This data describes a binding interaction between two proteins.

Interface contacts:
Residue S139 in protein 2 contacts residue L24 in protein 1 (closest heavy-atom distance 3.9 Å).
Residue K195 in protein 2 interacts with residue L29 in protein 1 (closest heavy-atom distance 3.8 Å).
Residue P150 in protein 2 contacts residue S8 in protein 1 (closest heavy-atom distance 2.4 Å).
Residue N146 in protein 2 is in contact with residue L13 in protein 1 (closest heavy-atom distance 3.6 Å).
Residue K171 in protein 2 interacts with residue N9 in protein 1 (closest heavy-atom distance 3.0 Å).
Residue W152 in protein 2 contacts residue S11 in protein 1 (closest heavy-atom distance 3.4 Å).
Residue V180 in protein 2 contacts residue N15 in protein 1 (closest heavy-atom distance 3.6 Å).
Residue S44 in protein 2 contacts residue Y7 in protein 1 (closest heavy-atom distance 3.8 Å).
Residue W168 in protein 2 contacts residue N15 in protein 1 (closest heavy-atom distance 3.3 Å).
Residue S45 in protein 2 contacts residue G3 in protein 1 (closest heavy-atom distance 3.7 Å).
Residue N149 in protein 2 contacts residue L13 in protein 1 (closest heavy-atom distance 3.9 Å).
Residue I159 in protein 2 contacts residue L24 in protein 1 (closest heavy-atom distance 3.7 Å).
Residue D66 in protein 2 contacts residue Y7 in protein 1 (closest heavy-atom distance 3.9 Å).
Residue R46 in protein 2 interacts with residue Y7 in protein 1 (closest heavy-atom distance 3.1 Å).
Residue N160 in protein 2 is in contact with residue D22 in protein 1 (closest heavy-atom distance 3.2 Å).
Residue Y166 in protein 2 interacts with residue D19 in protein 1 (closest heavy-atom distance 2.7 Å).
Residue K199 in protein 2 contacts residue L24 in protein 1 (closest heavy-atom distance 3.7 Å).
Residue V52 in protein 2 contacts residue Y7 in protein 1 (closest heavy-atom distance 3.5 Å).
Residue N192 in protein 2 interacts with residue V30 in protein 1 (closest heavy-atom distance 2.9 Å).
Residue W168 in protein 2 is in contact with residue A16 in protein 1 (closest heavy-atom distance 2.7 Å).
Residue I188 in protein 2 interacts with residue D31 in protein 1 (closest heavy-atom distance 3.7 Å).
Residue N205 in protein 2 interacts with residue L18 in protein 1 (closest heavy-atom distance 3.1 Å).
Residue Y166 in protein 2 is in contact with residue L18 in protein 1 (closest heavy-atom distance 3.9 Å).
Residue Y166 in protein 2 interacts with residue D17 in protein 1 (closest heavy-atom distance 3.8 Å).
Residue N169 in protein 2 interacts with residue V14 in protein 1 (closest heavy-atom distance 3.3 Å).
Residue D85 in protein 2 contacts residue N9 in protein 1 (closest heavy-atom distance 3.5 Å).
Residue S202 in protein 2 interacts with residue D22 in protein 1 (closest heavy-atom distance 3.5 Å).
Residue R46 in protein 2 contacts residue E10 in protein 1 (closest heavy-atom distance 2.9 Å).
Residue N205 in protein 2 is in contact with residue K21 in protein 1 (closest heavy-atom distance 3.7 Å).
Residue N137 in protein 2 contacts residue M25 in protein 1 (closest heavy-atom distance 3.6 Å).
Residue Y166 in protein 2 is in contact with residue V20 in protein 1 (closest heavy-atom distance 3.4 Å).
Residue W152 in protein 2 is in contact with residue S8 in protein 1 (closest heavy-atom distance 3.3 Å).
Residue N149 in protein 2 interacts with residue S11 in protein 1 (closest heavy-atom distance 3.9 Å).
Residue N169 in protein 2 contacts residue L13 in protein 1 (closest heavy-atom distance 3.5 Å).
Residue I188 in protein 2 interacts with residue S32 in protein 1 (closest heavy-atom distance 3.9 Å).
Residue H64 in protein 2 contacts residue P6 in protein 1 (closest heavy-atom distance 3.7 Å).
Residue N205 in protein 2 interacts with residue V20 in protein 1 (closest heavy-atom distance 3.2 Å).
Residue Q63 in protein 2 contacts residue N9 in protein 1 (closest heavy-atom distance 3.8 Å).
Residue D66 in protein 2 is in contact with residue E10 in protein 1 (closest heavy-atom distance 3.8 Å).
Residue L198 in protein 2 contacts residue L18 in protein 1 (closest heavy-atom distance 3.8 Å).
Residue Q63 in protein 2 interacts with residue S8 in protein 1 (closest heavy-atom distance 3.4 Å).
Residue S139 in protein 2 interacts with residue F26 in protein 1 (closest heavy-atom distance 3.6 Å).
Residue I188 in protein 2 interacts with residue V30 in protein 1 (closest heavy-atom distance 3.7 Å).
Residue I159 in protein 2 is in contact with residue D22 in protein 1 (closest heavy-atom distance 3.7 Å).
Residue W152 in protein 2 interacts with residue L13 in protein 1 (closest heavy-atom distance 3.6 Å).
Residue S139 in protein 2 is in contact with residue M25 in protein 1 (closest heavy-atom distance 3.0 Å).
Residue K164 in protein 2 contacts residue D19 in protein 1 (closest heavy-atom distance 3.6 Å).
Residue I159 in protein 2 interacts with residue E23 in protein 1 (closest heavy-atom distance 3.6 Å).
Residue R206 in protein 2 is in contact with residue E23 in protein 1 (closest heavy-atom distance 3.9 Å).
Residue K103 in protein 2 interacts with residue N9 in protein 1 (closest heavy-atom distance 3.3 Å).
Residue L198 in protein 2 contacts residue F26 in protein 1 (closest heavy-atom distance 3.6 Å).
Residue R206 in protein 2 is in contact with residue K21 in protein 1 (closest heavy-atom distance 3.8 Å).
Residue Y141 in protein 2 contacts residue F26 in protein 1 (closest heavy-atom distance 3.6 Å).
Residue F194 in protein 2 contacts residue F26 in protein 1 (closest heavy-atom distance 3.9 Å).
Residue H64 in protein 2 contacts residue Y7 in protein 1 (closest heavy-atom distance 3.5 Å).
Residue N169 in protein 2 contacts residue N15 in protein 1 (closest heavy-atom distance 2.8 Å).
Residue N192 in protein 2 is in contact with residue L29 in protein 1 (closest heavy-atom distance 3.4 Å).
Residue K195 in protein 2 is in contact with residue P28 in protein 1 (closest heavy-atom distance 3.1 Å).
Residue T167 in protein 2 interacts with residue A16 in protein 1 (closest heavy-atom distance 3.9 Å).
Residue L198 in protein 2 is in contact with residue L24 in protein 1 (closest heavy-atom distance 3.7 Å).

Sequence of protein 1:
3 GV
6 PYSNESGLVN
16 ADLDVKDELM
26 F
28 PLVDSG

Sequence of protein 2:
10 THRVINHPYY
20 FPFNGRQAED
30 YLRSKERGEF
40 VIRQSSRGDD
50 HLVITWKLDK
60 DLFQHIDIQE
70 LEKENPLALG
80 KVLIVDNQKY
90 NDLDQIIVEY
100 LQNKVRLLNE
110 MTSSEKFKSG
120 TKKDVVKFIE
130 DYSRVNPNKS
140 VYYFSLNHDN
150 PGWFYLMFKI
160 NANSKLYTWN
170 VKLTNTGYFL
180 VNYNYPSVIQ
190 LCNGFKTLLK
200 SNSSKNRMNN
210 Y